Interface contacts:
Residue G199 in chain B contacts residue A3 in chain A (closest heavy-atom distance 4.0 Å).
Residue S201 in chain B is in contact with residue A3 in chain A (closest heavy-atom distance 3.5 Å).
Residue Y200 in chain B is in contact with residue W1 in chain A (closest heavy-atom distance 4.6 Å).
Residue Y200 in chain B interacts with residue A3 in chain A (closest heavy-atom distance 3.9 Å).
Residue G199 in chain B interacts with residue W1 in chain A (closest heavy-atom distance 3.6 Å).
Residue T196 in chain B interacts with residue W1 in chain A (closest heavy-atom distance 4.0 Å).
Residue S201 in chain B interacts with residue C5 in chain A (closest heavy-atom distance 4.9 Å).
Residue S201 in chain B is in contact with residue W1 in chain A (closest heavy-atom distance 3.4 Å).

Sequence of chain B:
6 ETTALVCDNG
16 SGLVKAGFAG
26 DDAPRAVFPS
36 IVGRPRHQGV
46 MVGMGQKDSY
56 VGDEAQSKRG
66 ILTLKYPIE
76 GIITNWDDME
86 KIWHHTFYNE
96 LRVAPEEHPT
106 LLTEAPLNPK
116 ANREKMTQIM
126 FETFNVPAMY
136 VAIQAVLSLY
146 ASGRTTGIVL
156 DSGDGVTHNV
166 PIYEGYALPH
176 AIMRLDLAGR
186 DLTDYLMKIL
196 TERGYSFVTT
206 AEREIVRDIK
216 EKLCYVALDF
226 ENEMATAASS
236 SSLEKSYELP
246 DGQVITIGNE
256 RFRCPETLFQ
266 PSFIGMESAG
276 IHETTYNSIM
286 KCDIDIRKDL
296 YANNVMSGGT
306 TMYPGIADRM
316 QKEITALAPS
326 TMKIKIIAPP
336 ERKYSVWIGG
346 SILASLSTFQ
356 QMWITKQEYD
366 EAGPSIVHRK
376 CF

Sequence of chain A:
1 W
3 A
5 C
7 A

The following describes two proteins that form a bound complex.